These two protein chains interact to form a complex.

Residue-level contacts at the interface:
Residue I84 in protein 2 interacts with residue E99 in protein 1 (closest heavy-atom distance 3.3 Å).
Residue K104 in protein 2 contacts residue W103 in protein 1 (closest heavy-atom distance 3.5 Å).
Residue V101 in protein 2 interacts with residue W103 in protein 1 (closest heavy-atom distance 4.3 Å).
Residue Y88 in protein 2 contacts residue L96 in protein 1 (closest heavy-atom distance 3.1 Å).
Residue Y88 in protein 2 interacts with residue T93 in protein 1 (closest heavy-atom distance 3.3 Å).
Residue G106 in protein 2 interacts with residue K104 in protein 1 (closest heavy-atom distance 3.9 Å).
Residue I84 in protein 2 interacts with residue L96 in protein 1 (closest heavy-atom distance 3.6 Å).
Residue I90 in protein 2 interacts with residue N91 in protein 1 (closest heavy-atom distance 3.9 Å).
Residue Y88 in protein 2 is in contact with residue A95 in protein 1 (closest heavy-atom distance 3.0 Å).
Residue W103 in protein 2 interacts with residue W103 in protein 1 (closest heavy-atom distance 4.2 Å).
Residue L96 in protein 2 interacts with residue Y88 in protein 1 (closest heavy-atom distance 3.5 Å).
Residue I90 in protein 2 contacts residue I90 in protein 1 (closest heavy-atom distance 3.1 Å).
Residue E99 in protein 2 is in contact with residue I84 in protein 1 (closest heavy-atom distance 3.4 Å).
Residue Y88 in protein 2 contacts residue E99 in protein 1 (closest heavy-atom distance 2.8 Å).
Residue W103 in protein 2 interacts with residue E80 in protein 1 (closest heavy-atom distance 2.5 Å).
Residue L96 in protein 2 is in contact with residue I84 in protein 1 (closest heavy-atom distance 4.4 Å).
Residue V81 in protein 2 interacts with residue L100 in protein 1 (closest heavy-atom distance 4.5 Å).
Residue E80 in protein 2 is in contact with residue W103 in protein 1 (closest heavy-atom distance 2.5 Å).
Residue L96 in protein 2 contacts residue L85 in protein 1 (closest heavy-atom distance 4.1 Å).
Residue I90 in protein 2 contacts residue L96 in protein 1 (closest heavy-atom distance 3.6 Å).
Residue A95 in protein 2 contacts residue Y88 in protein 1 (closest heavy-atom distance 3.4 Å).
Residue V81 in protein 2 interacts with residue W103 in protein 1 (closest heavy-atom distance 3.2 Å).
Residue L96 in protein 2 interacts with residue I90 in protein 1 (closest heavy-atom distance 3.8 Å).
Residue T105 in protein 2 is in contact with residue K104 in protein 1 (closest heavy-atom distance 4.2 Å).
Residue L85 in protein 2 interacts with residue L96 in protein 1 (closest heavy-atom distance 4.6 Å).
Residue K104 in protein 2 interacts with residue K104 in protein 1 (closest heavy-atom distance 2.5 Å).
Residue L100 in protein 2 interacts with residue I84 in protein 1 (closest heavy-atom distance 3.9 Å).
Residue L100 in protein 2 interacts with residue L100 in protein 1 (closest heavy-atom distance 4.8 Å).
Residue N91 in protein 2 is in contact with residue I90 in protein 1 (closest heavy-atom distance 3.6 Å).
Residue W103 in protein 2 contacts residue V81 in protein 1 (closest heavy-atom distance 3.2 Å).
Residue L100 in protein 2 interacts with residue W103 in protein 1 (closest heavy-atom distance 3.9 Å).
Residue L100 in protein 2 is in contact with residue V81 in protein 1 (closest heavy-atom distance 5.0 Å).
Residue R87 in protein 2 interacts with residue E99 in protein 1 (closest heavy-atom distance 2.5 Å).
Residue Q77 in protein 2 interacts with residue W103 in protein 1 (closest heavy-atom distance 4.1 Å).
Residue W103 in protein 2 interacts with residue V101 in protein 1 (closest heavy-atom distance 4.3 Å).
Residue W103 in protein 2 interacts with residue L100 in protein 1 (closest heavy-atom distance 3.8 Å).
Residue I84 in protein 2 interacts with residue W103 in protein 1 (closest heavy-atom distance 4.4 Å).
Residue I84 in protein 2 is in contact with residue L100 in protein 1 (closest heavy-atom distance 4.3 Å).
Residue E99 in protein 2 interacts with residue R87 in protein 1 (closest heavy-atom distance 2.2 Å).
Residue T93 in protein 2 interacts with residue Y88 in protein 1 (closest heavy-atom distance 3.8 Å).
Residue W103 in protein 2 contacts residue K104 in protein 1 (closest heavy-atom distance 2.6 Å).
Residue E99 in protein 2 interacts with residue Y88 in protein 1 (closest heavy-atom distance 2.8 Å).

Sequence of protein 1:
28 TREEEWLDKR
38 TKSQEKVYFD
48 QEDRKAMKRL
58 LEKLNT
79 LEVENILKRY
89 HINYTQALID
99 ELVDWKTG

Sequence of protein 2:
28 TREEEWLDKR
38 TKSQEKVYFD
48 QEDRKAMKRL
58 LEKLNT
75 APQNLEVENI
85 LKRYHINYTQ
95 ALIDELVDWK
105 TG